Sequence of protein 2:
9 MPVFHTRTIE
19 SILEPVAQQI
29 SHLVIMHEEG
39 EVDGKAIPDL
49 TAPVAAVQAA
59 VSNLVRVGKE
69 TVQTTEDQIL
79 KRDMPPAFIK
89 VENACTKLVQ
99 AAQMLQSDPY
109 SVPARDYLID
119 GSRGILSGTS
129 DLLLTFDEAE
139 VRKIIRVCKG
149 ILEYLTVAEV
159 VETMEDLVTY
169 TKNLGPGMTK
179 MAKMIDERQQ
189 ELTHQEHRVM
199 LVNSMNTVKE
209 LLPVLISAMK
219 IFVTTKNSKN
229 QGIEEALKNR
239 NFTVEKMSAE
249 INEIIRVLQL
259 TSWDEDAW

These two protein chains interact to form a complex.

Sequence of protein 1:
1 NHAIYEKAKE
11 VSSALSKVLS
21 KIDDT

Residue-level contacts at the interface:
Residue P46 in protein 2 is in contact with residue K21 in protein 1 (closest heavy-atom distance 3.3 Å).
Residue I28 in protein 2 is in contact with residue L15 in protein 1 (closest heavy-atom distance 4.0 Å).
Residue T127 in protein 2 interacts with residue V11 in protein 1 (closest heavy-atom distance 3.2 Å).
Residue I28 in protein 2 interacts with residue L19 in protein 1 (closest heavy-atom distance 3.4 Å).
Residue A54 in protein 2 contacts residue A14 in protein 1 (closest heavy-atom distance 4.0 Å).
Residue M82 in protein 2 contacts residue I4 in protein 1 (closest heavy-atom distance 3.4 Å).
Residue T72 in protein 2 contacts residue N1 in protein 1 (closest heavy-atom distance 4.2 Å).
Residue V24 in protein 2 interacts with residue S12 in protein 1 (closest heavy-atom distance 3.5 Å).
Residue V24 in protein 2 is in contact with residue L15 in protein 1 (closest heavy-atom distance 3.7 Å).
Residue T16 in protein 2 interacts with residue Y5 in protein 1 (closest heavy-atom distance 3.5 Å).
Residue L116 in protein 2 interacts with residue I22 in protein 1 (closest heavy-atom distance 3.2 Å).
Residue L62 in protein 2 contacts residue I4 in protein 1 (closest heavy-atom distance 3.7 Å).
Residue I20 in protein 2 contacts residue S12 in protein 1 (closest heavy-atom distance 2.9 Å).
Residue Q27 in protein 2 contacts residue L19 in protein 1 (closest heavy-atom distance 3.2 Å).
Residue I20 in protein 2 interacts with residue K9 in protein 1 (closest heavy-atom distance 3.5 Å).
Residue T69 in protein 2 is in contact with residue N1 in protein 1 (closest heavy-atom distance 2.7 Å).
Residue I20 in protein 2 is in contact with residue Y5 in protein 1 (closest heavy-atom distance 3.9 Å).
Residue A58 in protein 2 is in contact with residue V11 in protein 1 (closest heavy-atom distance 3.2 Å).
Residue F134 in protein 2 is in contact with residue Y5 in protein 1 (closest heavy-atom distance 3.4 Å).
Residue I45 in protein 2 interacts with residue K21 in protein 1 (closest heavy-atom distance 3.4 Å).
Residue L131 in protein 2 contacts residue Y5 in protein 1 (closest heavy-atom distance 3.9 Å).
Residue I45 in protein 2 contacts residue I22 in protein 1 (closest heavy-atom distance 3.0 Å).
Residue L48 in protein 2 is in contact with residue K21 in protein 1 (closest heavy-atom distance 3.7 Å).
Residue V52 in protein 2 interacts with residue V18 in protein 1 (closest heavy-atom distance 3.4 Å).
Residue F134 in protein 2 is in contact with residue I4 in protein 1 (closest heavy-atom distance 4.2 Å).
Residue P51 in protein 2 is in contact with residue V18 in protein 1 (closest heavy-atom distance 3.1 Å).
Residue L131 in protein 2 interacts with residue A8 in protein 1 (closest heavy-atom distance 3.6 Å).
Residue K43 in protein 2 is in contact with residue D24 in protein 1 (closest heavy-atom distance 3.6 Å).
Residue L62 in protein 2 contacts residue V11 in protein 1 (closest heavy-atom distance 3.8 Å).
Residue G66 in protein 2 interacts with residue I4 in protein 1 (closest heavy-atom distance 3.8 Å).
Residue V55 in protein 2 is in contact with residue L15 in protein 1 (closest heavy-atom distance 3.9 Å).
Residue L62 in protein 2 contacts residue K7 in protein 1 (closest heavy-atom distance 3.4 Å).
Residue V65 in protein 2 interacts with residue I4 in protein 1 (closest heavy-atom distance 3.8 Å).
Residue L130 in protein 2 is in contact with residue I4 in protein 1 (closest heavy-atom distance 4.0 Å).
Residue V24 in protein 2 is in contact with residue L19 in protein 1 (closest heavy-atom distance 3.9 Å).
Residue L48 in protein 2 contacts residue I22 in protein 1 (closest heavy-atom distance 3.3 Å).
Residue A58 in protein 2 interacts with residue E10 in protein 1 (closest heavy-atom distance 3.6 Å).
Residue V65 in protein 2 is in contact with residue K7 in protein 1 (closest heavy-atom distance 3.8 Å).
Residue F134 in protein 2 contacts residue H2 in protein 1 (closest heavy-atom distance 4.0 Å).
Residue N61 in protein 2 contacts residue K7 in protein 1 (closest heavy-atom distance 3.8 Å).
Residue D135 in protein 2 is in contact with residue Y5 in protein 1 (closest heavy-atom distance 3.6 Å).
Residue F134 in protein 2 is in contact with residue N1 in protein 1 (closest heavy-atom distance 3.2 Å).
Residue I17 in protein 2 interacts with residue Y5 in protein 1 (closest heavy-atom distance 3.9 Å).
Residue Q27 in protein 2 contacts residue S16 in protein 1 (closest heavy-atom distance 2.6 Å).
Residue P51 in protein 2 contacts residue K21 in protein 1 (closest heavy-atom distance 3.5 Å).
Residue S120 in protein 2 interacts with residue L15 in protein 1 (closest heavy-atom distance 3.5 Å).
Residue S120 in protein 2 is in contact with residue L19 in protein 1 (closest heavy-atom distance 3.3 Å).
Residue I20 in protein 2 interacts with residue A8 in protein 1 (closest heavy-atom distance 4.1 Å).
Residue V55 in protein 2 interacts with residue V18 in protein 1 (closest heavy-atom distance 3.8 Å).
Residue I123 in protein 2 interacts with residue L15 in protein 1 (closest heavy-atom distance 3.4 Å).
Residue E138 in protein 2 interacts with residue H2 in protein 1 (closest heavy-atom distance 2.6 Å).
Residue T69 in protein 2 interacts with residue I4 in protein 1 (closest heavy-atom distance 3.3 Å).
Residue L62 in protein 2 contacts residue A8 in protein 1 (closest heavy-atom distance 3.2 Å).
Residue L131 in protein 2 is in contact with residue I4 in protein 1 (closest heavy-atom distance 3.7 Å).
Residue V55 in protein 2 contacts residue A14 in protein 1 (closest heavy-atom distance 3.3 Å).
Residue K43 in protein 2 interacts with residue T25 in protein 1 (closest heavy-atom distance 2.8 Å).
Residue Q27 in protein 2 contacts residue S20 in protein 1 (closest heavy-atom distance 3.9 Å).
Residue E39 in protein 2 is in contact with residue T25 in protein 1 (closest heavy-atom distance 3.0 Å).
Residue D47 in protein 2 is in contact with residue K21 in protein 1 (closest heavy-atom distance 3.0 Å).
Residue V59 in protein 2 interacts with residue V11 in protein 1 (closest heavy-atom distance 4.0 Å).